Sequence of chain B:
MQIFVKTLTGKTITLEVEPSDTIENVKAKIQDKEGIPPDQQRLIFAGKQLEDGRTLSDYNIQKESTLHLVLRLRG

Sequence of chain A:
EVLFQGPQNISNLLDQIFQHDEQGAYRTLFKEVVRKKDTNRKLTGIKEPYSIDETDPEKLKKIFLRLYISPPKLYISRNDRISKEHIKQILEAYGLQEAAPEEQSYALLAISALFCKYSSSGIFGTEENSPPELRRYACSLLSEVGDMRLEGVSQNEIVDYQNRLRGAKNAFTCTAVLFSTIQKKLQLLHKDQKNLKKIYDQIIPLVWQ

Residue-level contacts at the interface:
Residue T190 in chain A interacts with residue R72 in chain B (closest heavy-atom distance 4.1 Å).
Residue R152 in chain A is in contact with residue L73 in chain B (closest heavy-atom distance 3.7 Å).
Residue E145 in chain A interacts with residue R74 in chain B (closest heavy-atom distance 2.8 Å).
Residue C191 in chain A interacts with residue R74 in chain B (closest heavy-atom distance 3.2 Å).
Residue N146 in chain A is in contact with residue R74 in chain B (closest heavy-atom distance 4.2 Å).
Residue T190 in chain A is in contact with residue L73 in chain B (closest heavy-atom distance 4.0 Å).
Residue S138 in chain A is in contact with residue G75 in chain B (closest heavy-atom distance 2.8 Å).
Residue E145 in chain A interacts with residue L73 in chain B (closest heavy-atom distance 3.4 Å).
Residue T143 in chain A contacts residue R74 in chain B (closest heavy-atom distance 4.3 Å).
Residue L91 in chain A is in contact with residue L71 in chain B (closest heavy-atom distance 3.5 Å).
Residue N146 in chain A contacts residue G75 in chain B (closest heavy-atom distance 3.4 Å).
Residue K186 in chain A interacts with residue D39 in chain B (closest heavy-atom distance 3.5 Å).
Residue T54 in chain A interacts with residue L8 in chain B (closest heavy-atom distance 4.0 Å).
Residue K90 in chain A is in contact with residue E34 in chain B (closest heavy-atom distance 4.2 Å).
Residue G55 in chain A contacts residue L8 in chain B (closest heavy-atom distance 4.2 Å).
Residue T192 in chain A is in contact with residue R74 in chain B (closest heavy-atom distance 3.1 Å).
Residue E145 in chain A is in contact with residue R42 in chain B (closest heavy-atom distance 3.5 Å).
Residue N146 in chain A interacts with residue L73 in chain B (closest heavy-atom distance 3.3 Å).
Residue N146 in chain A contacts residue V70 in chain B (closest heavy-atom distance 3.7 Å).
Residue R183 in chain A interacts with residue L73 in chain B (closest heavy-atom distance 3.7 Å).
Residue L91 in chain A contacts residue T9 in chain B (closest heavy-atom distance 3.5 Å).
Residue Y92 in chain A interacts with residue Q40 in chain B (closest heavy-atom distance 4.1 Å).
Residue Y92 in chain A is in contact with residue G35 in chain B (closest heavy-atom distance 3.5 Å).
Residue T192 in chain A interacts with residue G75 in chain B (closest heavy-atom distance 3.5 Å).
Residue S137 in chain A interacts with residue G75 in chain B (closest heavy-atom distance 3.4 Å).
Residue T190 in chain A interacts with residue R74 in chain B (closest heavy-atom distance 3.0 Å).
Residue S136 in chain A is in contact with residue G75 in chain B (closest heavy-atom distance 3.9 Å).
Residue E75 in chain A is in contact with residue L8 in chain B (closest heavy-atom distance 4.2 Å).
Residue S147 in chain A contacts residue G75 in chain B (closest heavy-atom distance 3.8 Å).
Residue I93 in chain A contacts residue L73 in chain B (closest heavy-atom distance 4.1 Å).
Residue T143 in chain A interacts with residue G75 in chain B (closest heavy-atom distance 3.0 Å).
Residue S147 in chain A contacts residue L73 in chain B (closest heavy-atom distance 3.0 Å).
Residue E75 in chain A contacts residue G10 in chain B (closest heavy-atom distance 4.2 Å).
Residue F189 in chain A contacts residue R74 in chain B (closest heavy-atom distance 4.1 Å).
Residue G184 in chain A contacts residue D39 in chain B (closest heavy-atom distance 4.1 Å).
Residue P149 in chain A is in contact with residue L73 in chain B (closest heavy-atom distance 4.1 Å).
Residue P74 in chain A contacts residue L8 in chain B (closest heavy-atom distance 3.5 Å).
Residue K78 in chain A contacts residue T9 in chain B (closest heavy-atom distance 4.0 Å).
Residue L91 in chain A contacts residue I36 in chain B (closest heavy-atom distance 3.9 Å).
Residue L91 in chain A contacts residue E34 in chain B (closest heavy-atom distance 3.5 Å).
Residue A193 in chain A interacts with residue G75 in chain B (closest heavy-atom distance 2.9 Å).
Residue P74 in chain A interacts with residue T9 in chain B (closest heavy-atom distance 3.8 Å).
Residue R183 in chain A interacts with residue Q40 in chain B (closest heavy-atom distance 3.4 Å).
Residue E144 in chain A interacts with residue R74 in chain B (closest heavy-atom distance 3.3 Å).
Residue G184 in chain A contacts residue Q40 in chain B (closest heavy-atom distance 3.5 Å).
Residue L91 in chain A contacts residue T7 in chain B (closest heavy-atom distance 4.0 Å).
Residue E75 in chain A interacts with residue T9 in chain B (closest heavy-atom distance 3.3 Å).
Residue E145 in chain A interacts with residue G75 in chain B (closest heavy-atom distance 4.3 Å).
Residue R152 in chain A is in contact with residue R74 in chain B (closest heavy-atom distance 2.9 Å).
Residue E144 in chain A contacts residue G75 in chain B (closest heavy-atom distance 3.3 Å).
Residue S147 in chain A contacts residue R74 in chain B (closest heavy-atom distance 3.9 Å).
Residue I56 in chain A is in contact with residue V70 in chain B (closest heavy-atom distance 3.6 Å).
Residue C191 in chain A contacts residue G75 in chain B (closest heavy-atom distance 3.7 Å).
Residue Y92 in chain A interacts with residue E34 in chain B (closest heavy-atom distance 3.4 Å).
Residue G184 in chain A interacts with residue L73 in chain B (closest heavy-atom distance 3.6 Å).
Residue N146 in chain A interacts with residue R42 in chain B (closest heavy-atom distance 3.4 Å).
Residue I56 in chain A interacts with residue L8 in chain B (closest heavy-atom distance 3.8 Å).
Residue Y92 in chain A contacts residue L71 in chain B (closest heavy-atom distance 4.3 Å).
Residue Y92 in chain A is in contact with residue I36 in chain B (closest heavy-atom distance 3.8 Å).
Residue L182 in chain A contacts residue L73 in chain B (closest heavy-atom distance 3.8 Å).

The following describes two proteins that form a bound complex.